Residue-level contacts at the interface:
Residue D85 in the first protein contacts residue I44 in the second protein (closest heavy-atom distance 4.3 Å).
Residue V121 in the first protein contacts residue R74 in the second protein (closest heavy-atom distance 3.3 Å).
Residue E81 in the first protein is in contact with residue L73 in the second protein (closest heavy-atom distance 3.2 Å).
Residue S128 in the first protein is in contact with residue I36 in the second protein (closest heavy-atom distance 4.2 Å).
Residue Q131 in the first protein interacts with residue E34 in the second protein (closest heavy-atom distance 3.2 Å).
Residue T125 in the first protein is in contact with residue Q40 in the second protein (closest heavy-atom distance 4.7 Å).
Residue V121 in the first protein interacts with residue G75 in the second protein (closest heavy-atom distance 3.7 Å).
Residue M71 in the first protein is in contact with residue L73 in the second protein (closest heavy-atom distance 4.8 Å).
Residue D122 in the first protein contacts residue G76 in the second protein (closest heavy-atom distance 3.5 Å).
Residue E81 in the first protein is in contact with residue R74 in the second protein (closest heavy-atom distance 4.2 Å).
Residue V86 in the first protein contacts residue Q49 in the second protein (closest heavy-atom distance 4.5 Å).
Residue E81 in the first protein interacts with residue R72 in the second protein (closest heavy-atom distance 4.0 Å).
Residue V86 in the first protein contacts residue I44 in the second protein (closest heavy-atom distance 3.3 Å).
Residue D122 in the first protein interacts with residue G75 in the second protein (closest heavy-atom distance 3.3 Å).
Residue M103 in the first protein contacts residue G10 in the second protein (closest heavy-atom distance 4.8 Å).
Residue A82 in the first protein is in contact with residue L73 in the second protein (closest heavy-atom distance 3.1 Å).
Residue T125 in the first protein contacts residue L73 in the second protein (closest heavy-atom distance 4.0 Å).
Residue L52 in the first protein is in contact with residue L73 in the second protein (closest heavy-atom distance 4.2 Å).
Residue S128 in the first protein is in contact with residue Q40 in the second protein (closest heavy-atom distance 3.5 Å).
Residue L132 in the first protein is in contact with residue T7 in the second protein (closest heavy-atom distance 4.8 Å).
Residue V80 in the first protein contacts residue L73 in the second protein (closest heavy-atom distance 4.4 Å).
Residue M50 in the first protein is in contact with residue L73 in the second protein (closest heavy-atom distance 3.4 Å).
Residue D85 in the first protein contacts residue Q49 in the second protein (closest heavy-atom distance 3.9 Å).
Residue S79 in the first protein contacts residue G75 in the second protein (closest heavy-atom distance 3.3 Å).
Residue D85 in the first protein contacts residue V70 in the second protein (closest heavy-atom distance 3.6 Å).
Residue D122 in the first protein is in contact with residue R74 in the second protein (closest heavy-atom distance 4.1 Å).
Residue L132 in the first protein is in contact with residue T9 in the second protein (closest heavy-atom distance 3.4 Å).
Residue V86 in the first protein contacts residue G47 in the second protein (closest heavy-atom distance 4.6 Å).
Residue S119 in the first protein contacts residue G76 in the second protein (closest heavy-atom distance 3.2 Å).
Residue N133 in the first protein is in contact with residue K11 in the second protein (closest heavy-atom distance 4.5 Å).
Residue V104 in the first protein contacts residue L8 in the second protein (closest heavy-atom distance 3.1 Å).
Residue N133 in the first protein contacts residue T9 in the second protein (closest heavy-atom distance 3.8 Å).
Residue T125 in the first protein interacts with residue R72 in the second protein (closest heavy-atom distance 3.1 Å).
Residue V80 in the first protein is in contact with residue G75 in the second protein (closest heavy-atom distance 2.9 Å).
Residue V78 in the first protein contacts residue G75 in the second protein (closest heavy-atom distance 4.1 Å).
Residue V80 in the first protein contacts residue R74 in the second protein (closest heavy-atom distance 3.4 Å).
Residue Q88 in the first protein is in contact with residue V70 in the second protein (closest heavy-atom distance 3.8 Å).
Residue F129 in the first protein contacts residue L73 in the second protein (closest heavy-atom distance 3.8 Å).
Residue M50 in the first protein contacts residue R74 in the second protein (closest heavy-atom distance 4.8 Å).
Residue Q131 in the first protein interacts with residue G35 in the second protein (closest heavy-atom distance 2.4 Å).
Residue L132 in the first protein is in contact with residue K11 in the second protein (closest heavy-atom distance 2.4 Å).
Residue S128 in the first protein contacts residue L71 in the second protein (closest heavy-atom distance 4.0 Å).
Residue V104 in the first protein contacts residue T9 in the second protein (closest heavy-atom distance 4.0 Å).
Residue Q88 in the first protein interacts with residue L73 in the second protein (closest heavy-atom distance 4.7 Å).
Residue H111 in the first protein interacts with residue G76 in the second protein (closest heavy-atom distance 3.2 Å).
Residue E48 in the first protein interacts with residue G76 in the second protein (closest heavy-atom distance 3.5 Å).
Residue M92 in the first protein contacts residue L8 in the second protein (closest heavy-atom distance 4.0 Å).
Residue M103 in the first protein interacts with residue T9 in the second protein (closest heavy-atom distance 3.0 Å).
Residue N124 in the first protein is in contact with residue Q40 in the second protein (closest heavy-atom distance 3.1 Å).
Residue D93 in the first protein is in contact with residue H68 in the second protein (closest heavy-atom distance 4.4 Å).
Residue Q131 in the first protein interacts with residue I36 in the second protein (closest heavy-atom distance 3.6 Å).
Residue D85 in the first protein is in contact with residue R42 in the second protein (closest heavy-atom distance 3.6 Å).
Residue E48 in the first protein is in contact with residue G75 in the second protein (closest heavy-atom distance 3.3 Å).
Residue F129 in the first protein contacts residue L71 in the second protein (closest heavy-atom distance 4.6 Å).
Residue Q131 in the first protein is in contact with residue K11 in the second protein (closest heavy-atom distance 4.9 Å).
Residue T125 in the first protein interacts with residue R74 in the second protein (closest heavy-atom distance 3.5 Å).
Residue S79 in the first protein contacts residue G76 in the second protein (closest heavy-atom distance 4.1 Å).
Residue F129 in the first protein contacts residue R72 in the second protein (closest heavy-atom distance 4.9 Å).
Residue V78 in the first protein interacts with residue G76 in the second protein (closest heavy-atom distance 2.9 Å).
Residue V121 in the first protein contacts residue G76 in the second protein (closest heavy-atom distance 4.6 Å).

This data describes a binding interaction between two proteins.

Sequence of the first protein:
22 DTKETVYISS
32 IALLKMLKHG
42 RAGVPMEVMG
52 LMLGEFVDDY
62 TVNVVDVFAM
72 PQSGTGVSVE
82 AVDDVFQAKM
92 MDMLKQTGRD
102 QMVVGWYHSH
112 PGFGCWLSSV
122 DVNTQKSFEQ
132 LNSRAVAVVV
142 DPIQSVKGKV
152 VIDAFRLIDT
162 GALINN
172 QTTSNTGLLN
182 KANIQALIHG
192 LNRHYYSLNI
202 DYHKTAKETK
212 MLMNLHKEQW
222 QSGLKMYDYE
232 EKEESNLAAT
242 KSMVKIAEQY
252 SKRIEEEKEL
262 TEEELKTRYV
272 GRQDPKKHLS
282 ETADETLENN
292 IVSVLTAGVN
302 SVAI

Sequence of the second protein:
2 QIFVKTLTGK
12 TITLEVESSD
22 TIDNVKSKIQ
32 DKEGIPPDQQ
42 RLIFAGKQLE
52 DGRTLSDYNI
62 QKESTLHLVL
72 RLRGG